This data describes a binding interaction between two proteins.

Interface contacts:
Residue K153 in chain B is in contact with residue T755 in chain A (closest heavy-atom distance 3.4 Å).
Residue K169 in chain B is in contact with residue T550 in chain A (closest heavy-atom distance 3.4 Å).
Residue K129 in chain B contacts residue S532 in chain A (closest heavy-atom distance 3.3 Å).
Residue D174 in chain B interacts with residue G555 in chain A (closest heavy-atom distance 3.2 Å).
Residue K170 in chain B is in contact with residue T550 in chain A (closest heavy-atom distance 3.3 Å).
Residue N197 in chain B interacts with residue F535 in chain A (closest heavy-atom distance 3.3 Å).
Residue N197 in chain B interacts with residue T558 in chain A (closest heavy-atom distance 2.6 Å).
Residue Y287 in chain B is in contact with residue L561 in chain A (closest heavy-atom distance 3.4 Å).
Residue G254 in chain B is in contact with residue Y556 in chain A (closest heavy-atom distance 3.3 Å).
Residue A247 in chain B interacts with residue A722 in chain A (closest heavy-atom distance 3.3 Å).
Residue G253 in chain B is in contact with residue P723 in chain A (closest heavy-atom distance 3.4 Å).
Residue S176 in chain B is in contact with residue R748 in chain A (closest heavy-atom distance 3.3 Å).
Residue D243 in chain B is in contact with residue R719 in chain A (closest heavy-atom distance 3.3 Å).
Residue N197 in chain B contacts residue F539 in chain A (closest heavy-atom distance 3.3 Å).
Residue Q255 in chain B is in contact with residue Y556 in chain A (closest heavy-atom distance 3.0 Å).
Residue K153 in chain B contacts residue K749 in chain A (closest heavy-atom distance 2.9 Å).
Residue Q263 in chain B interacts with residue F788 in chain A (closest heavy-atom distance 3.2 Å).
Residue R172 in chain B interacts with residue L554 in chain A (closest heavy-atom distance 2.8 Å).
Residue R172 in chain B contacts residue A553 in chain A (closest heavy-atom distance 3.3 Å).
Residue H230 in chain B contacts residue T542 in chain A (closest heavy-atom distance 3.6 Å).
Residue E143 in chain B interacts with residue S757 in chain A (closest heavy-atom distance 3.4 Å).
Residue Y193 in chain B is in contact with residue T530 in chain A (closest heavy-atom distance 2.3 Å).
Residue T198 in chain B contacts residue F535 in chain A (closest heavy-atom distance 3.6 Å).
Residue T198 in chain B contacts residue T558 in chain A (closest heavy-atom distance 2.9 Å).
Residue D174 in chain B is in contact with residue L554 in chain A (closest heavy-atom distance 3.4 Å).
Residue D130 in chain B contacts residue F539 in chain A (closest heavy-atom distance 3.2 Å).
Residue H230 in chain B is in contact with residue F545 in chain A (closest heavy-atom distance 3.3 Å).
Residue E127 in chain B interacts with residue F534 in chain A (closest heavy-atom distance 3.2 Å).
Residue K286 in chain B contacts residue L561 in chain A (closest heavy-atom distance 3.6 Å).
Residue K170 in chain B is in contact with residue N551 in chain A (closest heavy-atom distance 3.6 Å).
Residue E179 in chain B interacts with residue R748 in chain A (closest heavy-atom distance 2.8 Å).
Residue Y193 in chain B contacts residue I791 in chain A (closest heavy-atom distance 3.2 Å).
Residue K169 in chain B contacts residue G549 in chain A (closest heavy-atom distance 3.6 Å).
Residue K233 in chain B contacts residue T530 in chain A (closest heavy-atom distance 3.4 Å).
Residue I257 in chain B interacts with residue F743 in chain A (closest heavy-atom distance 3.2 Å).
Residue D174 in chain B contacts residue Y556 in chain A (closest heavy-atom distance 2.5 Å).
Residue Y193 in chain B contacts residue T792 in chain A (closest heavy-atom distance 3.6 Å).
Residue Y151 in chain B interacts with residue K749 in chain A (closest heavy-atom distance 2.6 Å).
Residue L264 in chain B contacts residue F788 in chain A (closest heavy-atom distance 3.6 Å).
Residue P251 in chain B is in contact with residue A722 in chain A (closest heavy-atom distance 3.6 Å).
Residue D256 in chain B contacts residue M742 in chain A (closest heavy-atom distance 3.3 Å).
Residue I257 in chain B contacts residue M742 in chain A (closest heavy-atom distance 3.3 Å).
Residue P175 in chain B contacts residue R748 in chain A (closest heavy-atom distance 3.3 Å).
Residue L244 in chain B is in contact with residue F534 in chain A (closest heavy-atom distance 3.6 Å).
Residue Y132 in chain B is in contact with residue L554 in chain A (closest heavy-atom distance 3.6 Å).
Residue A247 in chain B interacts with residue A720 in chain A (closest heavy-atom distance 3.4 Å).
Residue K202 in chain B is in contact with residue I791 in chain A (closest heavy-atom distance 3.3 Å).
Residue R172 in chain B is in contact with residue V552 in chain A (closest heavy-atom distance 3.0 Å).
Residue S176 in chain B interacts with residue Y556 in chain A (closest heavy-atom distance 3.5 Å).
Residue L171 in chain B contacts residue V552 in chain A (closest heavy-atom distance 3.3 Å).
Residue G253 in chain B is in contact with residue A722 in chain A (closest heavy-atom distance 3.3 Å).
Residue N248 in chain B contacts residue A722 in chain A (closest heavy-atom distance 3.3 Å).
Residue T198 in chain B is in contact with residue Y556 in chain A (closest heavy-atom distance 3.3 Å).
Residue Y287 in chain B contacts residue C536 in chain A (closest heavy-atom distance 3.5 Å).
Residue Q252 in chain B contacts residue A722 in chain A (closest heavy-atom distance 3.6 Å).
Residue D256 in chain B is in contact with residue P724 in chain A (closest heavy-atom distance 3.3 Å).
Residue E179 in chain B contacts residue F752 in chain A (closest heavy-atom distance 3.2 Å).
Residue N248 in chain B interacts with residue V562 in chain A (closest heavy-atom distance 3.5 Å).
Residue E184 in chain B interacts with residue R787 in chain A (closest heavy-atom distance 3.6 Å).
Residue V125 in chain B is in contact with residue F534 in chain A (closest heavy-atom distance 3.6 Å).

Sequence of chain B:
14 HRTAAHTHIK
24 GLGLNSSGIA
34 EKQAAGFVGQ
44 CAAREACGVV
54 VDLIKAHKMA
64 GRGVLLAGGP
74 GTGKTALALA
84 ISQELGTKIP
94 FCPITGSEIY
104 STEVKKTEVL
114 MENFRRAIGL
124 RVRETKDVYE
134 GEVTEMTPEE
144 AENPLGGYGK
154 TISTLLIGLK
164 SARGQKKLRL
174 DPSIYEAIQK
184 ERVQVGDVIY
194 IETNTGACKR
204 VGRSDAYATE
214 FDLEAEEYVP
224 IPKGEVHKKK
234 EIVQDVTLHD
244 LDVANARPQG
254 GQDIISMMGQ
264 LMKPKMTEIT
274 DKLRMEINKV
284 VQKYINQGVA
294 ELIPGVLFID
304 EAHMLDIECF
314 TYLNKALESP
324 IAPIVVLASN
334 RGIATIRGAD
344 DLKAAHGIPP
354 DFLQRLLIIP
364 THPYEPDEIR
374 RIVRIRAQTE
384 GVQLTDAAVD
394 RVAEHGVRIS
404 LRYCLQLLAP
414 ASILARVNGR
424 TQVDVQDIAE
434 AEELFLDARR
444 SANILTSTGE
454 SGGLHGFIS

Sequence of chain A:
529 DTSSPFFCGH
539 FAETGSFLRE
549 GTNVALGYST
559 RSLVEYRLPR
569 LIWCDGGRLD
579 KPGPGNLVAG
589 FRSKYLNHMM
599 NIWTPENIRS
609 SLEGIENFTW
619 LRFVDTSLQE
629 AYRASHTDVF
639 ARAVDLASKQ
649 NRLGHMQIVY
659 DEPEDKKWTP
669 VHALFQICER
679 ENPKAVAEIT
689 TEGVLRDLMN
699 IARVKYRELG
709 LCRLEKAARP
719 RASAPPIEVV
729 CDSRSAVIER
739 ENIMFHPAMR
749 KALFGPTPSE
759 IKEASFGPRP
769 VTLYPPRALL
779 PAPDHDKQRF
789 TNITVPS